This data describes a binding interaction between two proteins.

Sequence of chain A:
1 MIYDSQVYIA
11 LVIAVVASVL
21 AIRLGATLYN

Sequence of chain B:
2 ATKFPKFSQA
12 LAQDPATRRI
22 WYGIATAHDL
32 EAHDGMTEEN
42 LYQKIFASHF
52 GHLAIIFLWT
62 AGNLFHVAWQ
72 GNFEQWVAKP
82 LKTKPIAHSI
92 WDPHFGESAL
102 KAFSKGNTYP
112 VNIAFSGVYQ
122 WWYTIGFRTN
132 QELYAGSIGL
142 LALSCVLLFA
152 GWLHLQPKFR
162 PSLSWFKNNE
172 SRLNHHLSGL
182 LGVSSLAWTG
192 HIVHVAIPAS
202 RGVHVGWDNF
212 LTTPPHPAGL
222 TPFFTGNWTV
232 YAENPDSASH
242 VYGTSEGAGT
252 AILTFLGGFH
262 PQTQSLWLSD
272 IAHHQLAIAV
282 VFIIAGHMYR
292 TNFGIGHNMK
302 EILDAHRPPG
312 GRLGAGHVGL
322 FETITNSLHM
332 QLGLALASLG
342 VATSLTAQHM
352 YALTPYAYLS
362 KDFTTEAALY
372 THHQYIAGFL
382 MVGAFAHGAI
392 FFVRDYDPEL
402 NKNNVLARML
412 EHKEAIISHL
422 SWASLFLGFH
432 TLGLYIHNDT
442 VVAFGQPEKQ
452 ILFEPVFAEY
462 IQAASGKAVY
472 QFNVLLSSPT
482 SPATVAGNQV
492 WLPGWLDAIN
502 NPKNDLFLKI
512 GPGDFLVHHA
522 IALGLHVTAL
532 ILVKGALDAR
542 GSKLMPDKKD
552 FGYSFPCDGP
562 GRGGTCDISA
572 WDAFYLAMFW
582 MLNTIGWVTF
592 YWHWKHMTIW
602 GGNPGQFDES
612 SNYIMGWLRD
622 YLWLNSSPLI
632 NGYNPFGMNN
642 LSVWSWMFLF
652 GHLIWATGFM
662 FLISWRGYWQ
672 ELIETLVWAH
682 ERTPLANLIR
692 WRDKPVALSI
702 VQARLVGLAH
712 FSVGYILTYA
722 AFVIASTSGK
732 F

Interface contacts:
Residue K7 in chain B contacts residue N30 in chain A (closest heavy-atom distance 4.6 Å).
Residue Y135 in chain B is in contact with residue A10 in chain A (closest heavy-atom distance 4.0 Å).
Residue K45 in chain B interacts with residue N30 in chain A (closest heavy-atom distance 3.0 Å).
Residue C146 in chain B is in contact with residue I13 in chain A (closest heavy-atom distance 4.0 Å).
Residue K45 in chain B contacts residue L28 in chain A (closest heavy-atom distance 3.6 Å).
Residue L142 in chain B contacts residue A10 in chain A (closest heavy-atom distance 3.5 Å).
Residue Y135 in chain B interacts with residue I9 in chain A (closest heavy-atom distance 3.9 Å).
Residue K45 in chain B contacts residue T27 in chain A (closest heavy-atom distance 3.4 Å).
Residue N131 in chain B contacts residue I2 in chain A (closest heavy-atom distance 3.5 Å).
Residue G52 in chain B contacts residue L24 in chain A (closest heavy-atom distance 4.3 Å).
Residue K7 in chain B interacts with residue Y29 in chain A (closest heavy-atom distance 3.2 Å).
Residue Y135 in chain B contacts residue Q6 in chain A (closest heavy-atom distance 2.5 Å).
Residue Q132 in chain B is in contact with residue I2 in chain A (closest heavy-atom distance 3.5 Å).
Residue F66 in chain B contacts residue V7 in chain A (closest heavy-atom distance 3.6 Å).
Residue W70 in chain B interacts with residue I2 in chain A (closest heavy-atom distance 4.3 Å).
Residue L156 in chain B is in contact with residue T27 in chain A (closest heavy-atom distance 3.7 Å).
Residue L149 in chain B contacts residue L20 in chain A (closest heavy-atom distance 3.9 Å).
Residue L142 in chain B contacts residue A17 in chain A (closest heavy-atom distance 4.9 Å).
Residue G152 in chain B contacts residue L24 in chain A (closest heavy-atom distance 3.7 Å).
Residue W153 in chain B contacts residue L24 in chain A (closest heavy-atom distance 4.0 Å).
Residue A69 in chain B interacts with residue I2 in chain A (closest heavy-atom distance 3.3 Å).
Residue I139 in chain B interacts with residue A10 in chain A (closest heavy-atom distance 3.7 Å).
Residue Q132 in chain B is in contact with residue Y3 in chain A (closest heavy-atom distance 4.4 Å).
Residue L142 in chain B is in contact with residue I13 in chain A (closest heavy-atom distance 3.8 Å).
Residue L142 in chain B is in contact with residue A14 in chain A (closest heavy-atom distance 4.1 Å).
Residue I139 in chain B interacts with residue I13 in chain A (closest heavy-atom distance 4.1 Å).
Residue A48 in chain B is in contact with residue L28 in chain A (closest heavy-atom distance 3.8 Å).
Residue F66 in chain B is in contact with residue A10 in chain A (closest heavy-atom distance 3.9 Å).
Residue Q157 in chain B contacts residue T27 in chain A (closest heavy-atom distance 3.9 Å).
Residue L149 in chain B contacts residue L24 in chain A (closest heavy-atom distance 3.2 Å).
Residue S49 in chain B is in contact with residue L28 in chain A (closest heavy-atom distance 3.9 Å).
Residue A48 in chain B contacts residue L24 in chain A (closest heavy-atom distance 3.8 Å).
Residue W70 in chain B interacts with residue V7 in chain A (closest heavy-atom distance 4.5 Å).
Residue F150 in chain B is in contact with residue L20 in chain A (closest heavy-atom distance 4.2 Å).
Residue Y135 in chain B is in contact with residue V7 in chain A (closest heavy-atom distance 4.5 Å).
Residue F66 in chain B is in contact with residue Q6 in chain A (closest heavy-atom distance 4.8 Å).
Residue F150 in chain B interacts with residue R23 in chain A (closest heavy-atom distance 4.0 Å).
Residue L148 in chain B is in contact with residue L24 in chain A (closest heavy-atom distance 4.2 Å).
Residue C146 in chain B is in contact with residue A17 in chain A (closest heavy-atom distance 3.6 Å).
Residue W153 in chain B contacts residue T27 in chain A (closest heavy-atom distance 3.2 Å).
Residue Y135 in chain B contacts residue I2 in chain A (closest heavy-atom distance 3.7 Å).
Residue A143 in chain B is in contact with residue I13 in chain A (closest heavy-atom distance 4.6 Å).
Residue Q132 in chain B interacts with residue Q6 in chain A (closest heavy-atom distance 2.8 Å).
Residue L156 in chain B interacts with residue L28 in chain A (closest heavy-atom distance 3.9 Å).
Residue E75 in chain B is in contact with residue M1 in chain A (closest heavy-atom distance 3.8 Å).
Residue L149 in chain B is in contact with residue A21 in chain A (closest heavy-atom distance 3.8 Å).
Residue Q132 in chain B contacts residue M1 in chain A (closest heavy-atom distance 2.5 Å).
Residue L149 in chain B is in contact with residue A17 in chain A (closest heavy-atom distance 3.3 Å).
Residue C146 in chain B contacts residue V16 in chain A (closest heavy-atom distance 4.8 Å).
Residue L59 in chain B interacts with residue A17 in chain A (closest heavy-atom distance 4.7 Å).
Residue W153 in chain B contacts residue R23 in chain A (closest heavy-atom distance 3.2 Å).
Residue F51 in chain B interacts with residue L24 in chain A (closest heavy-atom distance 4.6 Å).
Residue N131 in chain B interacts with residue M1 in chain A (closest heavy-atom distance 3.6 Å).
Residue C146 in chain B is in contact with residue L20 in chain A (closest heavy-atom distance 3.4 Å).